These two protein chains interact to form a complex.

Sequence of the first protein:
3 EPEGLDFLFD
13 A

Sequence of the second protein:
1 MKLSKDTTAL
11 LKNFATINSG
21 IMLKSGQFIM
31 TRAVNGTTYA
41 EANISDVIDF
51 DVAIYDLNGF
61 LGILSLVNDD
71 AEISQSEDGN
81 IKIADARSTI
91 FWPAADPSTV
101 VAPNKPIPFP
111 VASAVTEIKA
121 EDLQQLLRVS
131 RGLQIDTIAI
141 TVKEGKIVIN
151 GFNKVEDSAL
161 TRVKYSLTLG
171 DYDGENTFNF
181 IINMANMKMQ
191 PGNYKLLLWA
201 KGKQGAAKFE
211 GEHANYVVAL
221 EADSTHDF

Interface contacts:
Residue A206 in the second protein is in contact with residue L10 in the first protein (closest heavy-atom distance 4.3 Å).
Residue L220 in the second protein contacts residue E5 in the first protein (closest heavy-atom distance 4.6 Å).
Residue N35 in the second protein interacts with residue E5 in the first protein (closest heavy-atom distance 4.5 Å).
Residue F109 in the second protein is in contact with residue L10 in the first protein (closest heavy-atom distance 4.3 Å).
Residue G36 in the second protein interacts with residue G6 in the first protein (closest heavy-atom distance 3.3 Å).
Residue I107 in the second protein interacts with residue F11 in the first protein (closest heavy-atom distance 3.5 Å).
Residue N104 in the second protein is in contact with residue F11 in the first protein (closest heavy-atom distance 4.7 Å).
Residue G36 in the second protein contacts residue D8 in the first protein (closest heavy-atom distance 5.0 Å).
Residue Y39 in the second protein is in contact with residue F11 in the first protein (closest heavy-atom distance 3.6 Å).
Residue G36 in the second protein contacts residue L7 in the first protein (closest heavy-atom distance 2.7 Å).
Residue K105 in the second protein is in contact with residue D12 in the first protein (closest heavy-atom distance 4.5 Å).
Residue T37 in the second protein is in contact with residue L7 in the first protein (closest heavy-atom distance 4.0 Å).
Residue A206 in the second protein is in contact with residue L7 in the first protein (closest heavy-atom distance 3.8 Å).
Residue N104 in the second protein contacts residue D12 in the first protein (closest heavy-atom distance 4.2 Å).
Residue P106 in the second protein is in contact with residue L10 in the first protein (closest heavy-atom distance 4.8 Å).
Residue P103 in the second protein contacts residue F11 in the first protein (closest heavy-atom distance 4.0 Å).
Residue N35 in the second protein contacts residue G6 in the first protein (closest heavy-atom distance 4.0 Å).
Residue R32 in the second protein interacts with residue F11 in the first protein (closest heavy-atom distance 3.6 Å).
Residue I107 in the second protein contacts residue L10 in the first protein (closest heavy-atom distance 3.7 Å).
Residue K105 in the second protein is in contact with residue F11 in the first protein (closest heavy-atom distance 3.3 Å).
Residue T38 in the second protein is in contact with residue F11 in the first protein (closest heavy-atom distance 4.9 Å).
Residue A219 in the second protein is in contact with residue G6 in the first protein (closest heavy-atom distance 4.1 Å).
Residue A219 in the second protein interacts with residue E5 in the first protein (closest heavy-atom distance 3.5 Å).
Residue P108 in the second protein interacts with residue L10 in the first protein (closest heavy-atom distance 3.7 Å).
Residue R32 in the second protein contacts residue D8 in the first protein (closest heavy-atom distance 4.0 Å).
Residue Q204 in the second protein contacts residue F9 in the first protein (closest heavy-atom distance 3.5 Å).
Residue T37 in the second protein contacts residue E5 in the first protein (closest heavy-atom distance 3.7 Å).
Residue P110 in the second protein is in contact with residue L10 in the first protein (closest heavy-atom distance 4.2 Å).
Residue G205 in the second protein is in contact with residue L7 in the first protein (closest heavy-atom distance 4.8 Å).
Residue T38 in the second protein interacts with residue L7 in the first protein (closest heavy-atom distance 4.3 Å).
Residue W199 in the second protein is in contact with residue F9 in the first protein (closest heavy-atom distance 3.5 Å).
Residue A206 in the second protein interacts with residue F9 in the first protein (closest heavy-atom distance 4.2 Å).
Residue P108 in the second protein contacts residue A13 in the first protein (closest heavy-atom distance 4.1 Å).
Residue V218 in the second protein contacts residue L7 in the first protein (closest heavy-atom distance 4.2 Å).
Residue G205 in the second protein is in contact with residue F9 in the first protein (closest heavy-atom distance 3.5 Å).
Residue G36 in the second protein is in contact with residue F11 in the first protein (closest heavy-atom distance 4.1 Å).
Residue I107 in the second protein interacts with residue L7 in the first protein (closest heavy-atom distance 4.1 Å).
Residue V217 in the second protein contacts residue L7 in the first protein (closest heavy-atom distance 3.5 Å).
Residue V217 in the second protein interacts with residue L10 in the first protein (closest heavy-atom distance 4.2 Å).
Residue A219 in the second protein contacts residue L7 in the first protein (closest heavy-atom distance 3.7 Å).
Residue T37 in the second protein contacts residue G6 in the first protein (closest heavy-atom distance 3.9 Å).
Residue Y39 in the second protein interacts with residue L7 in the first protein (closest heavy-atom distance 3.9 Å).